Sequence of chain B:
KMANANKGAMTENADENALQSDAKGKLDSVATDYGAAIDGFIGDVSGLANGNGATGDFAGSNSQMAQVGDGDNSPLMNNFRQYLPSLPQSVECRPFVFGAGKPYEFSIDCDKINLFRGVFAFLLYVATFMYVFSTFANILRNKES

These two protein chains interact to form a complex.

Sequence of chain A:
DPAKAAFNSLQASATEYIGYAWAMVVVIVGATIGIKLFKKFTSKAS

Residue-level contacts at the interface:
Residue V387 in chain B is in contact with residue L41 in chain A (closest heavy-atom distance 4.0 Å).
Residue L376 in chain B is in contact with residue V30 in chain A (closest heavy-atom distance 4.4 Å).
Residue V387 in chain B interacts with residue F45 in chain A (closest heavy-atom distance 3.6 Å).
Residue K373 in chain B is in contact with residue W26 in chain A (closest heavy-atom distance 3.5 Å).
Residue V380 in chain B is in contact with residue I37 in chain A (closest heavy-atom distance 3.6 Å).
Residue L384 in chain B contacts residue I37 in chain A (closest heavy-atom distance 4.0 Å).
Residue K373 in chain B interacts with residue V30 in chain A (closest heavy-atom distance 4.1 Å).
Residue M391 in chain B contacts residue F45 in chain A (closest heavy-atom distance 4.2 Å).
Residue L384 in chain B interacts with residue L41 in chain A (closest heavy-atom distance 3.9 Å).
Residue F383 in chain B interacts with residue L41 in chain A (closest heavy-atom distance 3.5 Å).